Sequence of protein 2:
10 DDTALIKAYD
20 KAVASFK

Sequence of protein 1:
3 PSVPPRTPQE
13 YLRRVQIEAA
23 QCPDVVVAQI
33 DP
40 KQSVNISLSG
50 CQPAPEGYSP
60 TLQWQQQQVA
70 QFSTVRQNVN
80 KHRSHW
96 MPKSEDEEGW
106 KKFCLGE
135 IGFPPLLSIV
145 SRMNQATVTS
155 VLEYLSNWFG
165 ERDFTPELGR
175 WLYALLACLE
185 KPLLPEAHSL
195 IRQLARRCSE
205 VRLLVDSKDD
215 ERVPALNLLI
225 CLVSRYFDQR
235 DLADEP

The following describes two proteins that form a bound complex.

Contacts between the two chains:
Residue Q67 in protein 1 contacts residue S24 in protein 2 (closest heavy-atom distance 2.7 Å).
Residue A219 in protein 1 contacts residue Y18 in protein 2 (closest heavy-atom distance 3.4 Å).
Residue A219 in protein 1 contacts residue V22 in protein 2 (closest heavy-atom distance 4.2 Å).
Residue Y177 in protein 1 contacts residue Y18 in protein 2 (closest heavy-atom distance 3.6 Å).
Residue P138 in protein 1 interacts with residue I15 in protein 2 (closest heavy-atom distance 3.0 Å).
Residue W63 in protein 1 is in contact with residue A21 in protein 2 (closest heavy-atom distance 4.0 Å).
Residue Y57 in protein 1 contacts residue F25 in protein 2 (closest heavy-atom distance 3.9 Å).
Residue L140 in protein 1 is in contact with residue D11 in protein 2 (closest heavy-atom distance 3.3 Å).
Residue L222 in protein 1 is in contact with residue A21 in protein 2 (closest heavy-atom distance 4.4 Å).
Residue L140 in protein 1 interacts with residue T12 in protein 2 (closest heavy-atom distance 3.9 Å).
Residue R174 in protein 1 contacts residue Y18 in protein 2 (closest heavy-atom distance 3.5 Å).
Residue Y177 in protein 1 contacts residue A21 in protein 2 (closest heavy-atom distance 4.8 Å).
Residue L141 in protein 1 interacts with residue D10 in protein 2 (closest heavy-atom distance 3.6 Å).
Residue L222 in protein 1 is in contact with residue V22 in protein 2 (closest heavy-atom distance 4.8 Å).
Residue L222 in protein 1 contacts residue Y18 in protein 2 (closest heavy-atom distance 4.4 Å).
Residue H81 in protein 1 is in contact with residue D10 in protein 2 (closest heavy-atom distance 4.1 Å).
Residue L140 in protein 1 interacts with residue I15 in protein 2 (closest heavy-atom distance 4.7 Å).
Residue L141 in protein 1 interacts with residue L14 in protein 2 (closest heavy-atom distance 4.0 Å).
Residue W63 in protein 1 contacts residue K26 in protein 2 (closest heavy-atom distance 4.9 Å).
Residue N221 in protein 1 contacts residue F25 in protein 2 (closest heavy-atom distance 3.6 Å).
Residue V144 in protein 1 is in contact with residue L14 in protein 2 (closest heavy-atom distance 3.9 Å).
Residue L141 in protein 1 is in contact with residue D11 in protein 2 (closest heavy-atom distance 2.9 Å).
Residue V78 in protein 1 is in contact with residue L14 in protein 2 (closest heavy-atom distance 4.3 Å).
Residue T169 in protein 1 interacts with residue Y18 in protein 2 (closest heavy-atom distance 4.9 Å).
Residue Q67 in protein 1 is in contact with residue A21 in protein 2 (closest heavy-atom distance 3.3 Å).
Residue P59 in protein 1 contacts residue F25 in protein 2 (closest heavy-atom distance 3.8 Å).
Residue V217 in protein 1 contacts residue F25 in protein 2 (closest heavy-atom distance 3.8 Å).
Residue N77 in protein 1 contacts residue A13 in protein 2 (closest heavy-atom distance 3.8 Å).
Residue P218 in protein 1 is in contact with residue V22 in protein 2 (closest heavy-atom distance 3.9 Å).
Residue A181 in protein 1 contacts residue L14 in protein 2 (closest heavy-atom distance 4.4 Å).
Residue R174 in protein 1 contacts residue I15 in protein 2 (closest heavy-atom distance 3.3 Å).
Residue S142 in protein 1 is in contact with residue D11 in protein 2 (closest heavy-atom distance 2.4 Å).
Residue W63 in protein 1 interacts with residue F25 in protein 2 (closest heavy-atom distance 3.7 Å).
Residue F168 in protein 1 contacts residue Y18 in protein 2 (closest heavy-atom distance 4.3 Å).
Residue P139 in protein 1 contacts residue D11 in protein 2 (closest heavy-atom distance 4.9 Å).
Residue P170 in protein 1 is in contact with residue Y18 in protein 2 (closest heavy-atom distance 3.8 Å).
Residue Q70 in protein 1 contacts residue K20 in protein 2 (closest heavy-atom distance 4.0 Å).
Residue G173 in protein 1 interacts with residue Y18 in protein 2 (closest heavy-atom distance 3.2 Å).
Residue H81 in protein 1 is in contact with residue D11 in protein 2 (closest heavy-atom distance 3.8 Å).
Residue V74 in protein 1 contacts residue A17 in protein 2 (closest heavy-atom distance 4.3 Å).
Residue P139 in protein 1 contacts residue I15 in protein 2 (closest heavy-atom distance 3.5 Å).
Residue V74 in protein 1 contacts residue L14 in protein 2 (closest heavy-atom distance 3.6 Å).
Residue A178 in protein 1 interacts with residue L14 in protein 2 (closest heavy-atom distance 3.9 Å).
Residue Q66 in protein 1 is in contact with residue S24 in protein 2 (closest heavy-atom distance 4.1 Å).
Residue P218 in protein 1 contacts residue F25 in protein 2 (closest heavy-atom distance 3.6 Å).
Residue L141 in protein 1 contacts residue A13 in protein 2 (closest heavy-atom distance 3.9 Å).
Residue W63 in protein 1 contacts residue S24 in protein 2 (closest heavy-atom distance 3.4 Å).
Residue P139 in protein 1 contacts residue L14 in protein 2 (closest heavy-atom distance 3.9 Å).
Residue Y177 in protein 1 contacts residue A17 in protein 2 (closest heavy-atom distance 4.1 Å).
Residue E215 in protein 1 interacts with residue V22 in protein 2 (closest heavy-atom distance 4.8 Å).
Residue C182 in protein 1 is in contact with residue L14 in protein 2 (closest heavy-atom distance 4.8 Å).
Residue Y177 in protein 1 interacts with residue L14 in protein 2 (closest heavy-atom distance 4.2 Å).
Residue R174 in protein 1 contacts residue D19 in protein 2 (closest heavy-atom distance 2.6 Å).